Sequence of protein 1:
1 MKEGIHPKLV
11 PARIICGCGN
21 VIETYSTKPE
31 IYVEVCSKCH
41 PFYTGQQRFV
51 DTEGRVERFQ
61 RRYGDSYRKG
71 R

This data describes a binding interaction between two proteins.

Interface contacts:
Residue L65 in protein 2 contacts residue Y32 in protein 1 (closest heavy-atom distance 4.8 Å).
Residue R79 in protein 2 contacts residue V50 in protein 1 (closest heavy-atom distance 3.4 Å).
Residue K64 in protein 2 interacts with residue F49 in protein 1 (closest heavy-atom distance 4.1 Å).
Residue E60 in protein 2 interacts with residue Y32 in protein 1 (closest heavy-atom distance 2.9 Å).

Sequence of protein 2:
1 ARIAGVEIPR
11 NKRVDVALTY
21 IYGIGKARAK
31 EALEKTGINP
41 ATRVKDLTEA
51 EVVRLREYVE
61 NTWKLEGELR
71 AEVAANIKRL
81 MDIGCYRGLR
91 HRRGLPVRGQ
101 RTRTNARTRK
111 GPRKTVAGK